Sequence of chain A:
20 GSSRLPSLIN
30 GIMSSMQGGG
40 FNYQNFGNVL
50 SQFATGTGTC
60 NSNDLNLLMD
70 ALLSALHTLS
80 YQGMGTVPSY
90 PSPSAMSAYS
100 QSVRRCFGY

Sequence of chain B:
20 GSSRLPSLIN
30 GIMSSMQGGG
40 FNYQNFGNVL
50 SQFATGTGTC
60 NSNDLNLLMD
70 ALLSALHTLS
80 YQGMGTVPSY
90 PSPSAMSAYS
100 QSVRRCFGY

The following describes two proteins that form a bound complex.

Interface contacts:
Residue G82 in chain A is in contact with residue G38 in chain B (closest heavy-atom distance 4.6 Å).
Residue C105 in chain A is in contact with residue G46 in chain B (closest heavy-atom distance 4.0 Å).
Residue M83 in chain A interacts with residue G39 in chain B (closest heavy-atom distance 4.0 Å).
Residue Y42 in chain A interacts with residue A94 in chain B (closest heavy-atom distance 3.6 Å).
Residue L64 in chain A contacts residue L64 in chain B (closest heavy-atom distance 3.6 Å).
Residue G38 in chain A is in contact with residue G82 in chain B (closest heavy-atom distance 4.6 Å).
Residue F106 in chain A interacts with residue D63 in chain B (closest heavy-atom distance 4.0 Å).
Residue L67 in chain A contacts residue F106 in chain B (closest heavy-atom distance 3.4 Å).
Residue C105 in chain A is in contact with residue G57 in chain B (closest heavy-atom distance 4.1 Å).
Residue G55 in chain A contacts residue C105 in chain B (closest heavy-atom distance 4.5 Å).
Residue G46 in chain A is in contact with residue C105 in chain B (closest heavy-atom distance 4.0 Å).
Residue L64 in chain A contacts residue C59 in chain B (closest heavy-atom distance 4.6 Å).
Residue Q81 in chain A is in contact with residue L78 in chain B (closest heavy-atom distance 3.2 Å).
Residue L67 in chain A contacts residue L71 in chain B (closest heavy-atom distance 3.8 Å).
Residue G39 in chain A contacts residue L78 in chain B (closest heavy-atom distance 4.6 Å).
Residue S79 in chain A contacts residue F40 in chain B (closest heavy-atom distance 3.6 Å).
Residue F45 in chain A is in contact with residue L75 in chain B (closest heavy-atom distance 3.5 Å).
Residue C59 in chain A contacts residue L64 in chain B (closest heavy-atom distance 4.6 Å).
Residue Y98 in chain A is in contact with residue Y42 in chain B (closest heavy-atom distance 3.4 Å).
Residue L67 in chain A interacts with residue L67 in chain B (closest heavy-atom distance 3.4 Å).
Residue L75 in chain A is in contact with residue F40 in chain B (closest heavy-atom distance 3.2 Å).
Residue G38 in chain A interacts with residue M83 in chain B (closest heavy-atom distance 3.6 Å).
Residue S79 in chain A is in contact with residue G39 in chain B (closest heavy-atom distance 3.7 Å).
Residue F40 in chain A contacts residue L75 in chain B (closest heavy-atom distance 3.2 Å).
Residue L64 in chain A interacts with residue L67 in chain B (closest heavy-atom distance 4.0 Å).
Residue Y98 in chain A contacts residue F45 in chain B (closest heavy-atom distance 3.7 Å).
Residue F45 in chain A interacts with residue Y98 in chain B (closest heavy-atom distance 3.7 Å).
Residue S79 in chain A contacts residue G38 in chain B (closest heavy-atom distance 4.4 Å).
Residue L78 in chain A contacts residue L78 in chain B (closest heavy-atom distance 3.2 Å).
Residue L71 in chain A interacts with residue L71 in chain B (closest heavy-atom distance 3.2 Å).
Residue L49 in chain A interacts with residue F106 in chain B (closest heavy-atom distance 3.9 Å).
Residue M83 in chain A contacts residue G38 in chain B (closest heavy-atom distance 3.6 Å).
Residue F40 in chain A contacts residue S79 in chain B (closest heavy-atom distance 3.6 Å).
Residue G57 in chain A interacts with residue C105 in chain B (closest heavy-atom distance 4.1 Å).
Residue Y42 in chain A contacts residue Y98 in chain B (closest heavy-atom distance 3.4 Å).
Residue M68 in chain A is in contact with residue L67 in chain B (closest heavy-atom distance 4.0 Å).
Residue L67 in chain A contacts residue M68 in chain B (closest heavy-atom distance 4.0 Å).
Residue F106 in chain A interacts with residue G57 in chain B (closest heavy-atom distance 3.6 Å).
Residue G39 in chain A interacts with residue M83 in chain B (closest heavy-atom distance 4.0 Å).
Residue A94 in chain A interacts with residue Y42 in chain B (closest heavy-atom distance 3.6 Å).
Residue Q81 in chain A interacts with residue Q81 in chain B (closest heavy-atom distance 4.0 Å).
Residue F45 in chain A interacts with residue L71 in chain B (closest heavy-atom distance 4.2 Å).
Residue L78 in chain A contacts residue G39 in chain B (closest heavy-atom distance 4.6 Å).
Residue L67 in chain A is in contact with residue L64 in chain B (closest heavy-atom distance 4.0 Å).
Residue G57 in chain A is in contact with residue G107 in chain B (closest heavy-atom distance 3.6 Å).
Residue C59 in chain A interacts with residue C59 in chain B (closest heavy-atom distance 2.0 Å).
Residue F106 in chain A is in contact with residue L49 in chain B (closest heavy-atom distance 3.9 Å).
Residue G57 in chain A interacts with residue F106 in chain B (closest heavy-atom distance 3.6 Å).
Residue L78 in chain A interacts with residue Q81 in chain B (closest heavy-atom distance 3.2 Å).
Residue L71 in chain A interacts with residue F45 in chain B (closest heavy-atom distance 4.2 Å).
Residue F106 in chain A is in contact with residue L67 in chain B (closest heavy-atom distance 3.4 Å).
Residue C105 in chain A contacts residue G55 in chain B (closest heavy-atom distance 4.5 Å).
Residue D63 in chain A contacts residue F106 in chain B (closest heavy-atom distance 4.0 Å).
Residue F106 in chain A contacts residue T58 in chain B (closest heavy-atom distance 3.6 Å).
Residue L71 in chain A contacts residue L67 in chain B (closest heavy-atom distance 3.8 Å).
Residue T58 in chain A is in contact with residue F106 in chain B (closest heavy-atom distance 3.6 Å).
Residue G39 in chain A interacts with residue S79 in chain B (closest heavy-atom distance 3.7 Å).
Residue G107 in chain A is in contact with residue G57 in chain B (closest heavy-atom distance 3.6 Å).
Residue G38 in chain A interacts with residue S79 in chain B (closest heavy-atom distance 4.4 Å).
Residue L75 in chain A is in contact with residue F45 in chain B (closest heavy-atom distance 3.5 Å).